Sequence of chain A:
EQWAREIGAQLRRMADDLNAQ

Interface contacts:
Residue E102 in chain B is in contact with residue R6 in chain A (closest heavy-atom distance 3.4 Å).
Residue F85 in chain B is in contact with residue I8 in chain A (closest heavy-atom distance 3.6 Å).
Residue A116 in chain B interacts with residue M15 in chain A (closest heavy-atom distance 4.8 Å).
Residue H105 in chain B interacts with residue R6 in chain A (closest heavy-atom distance 4.8 Å).
Residue W117 in chain B is in contact with residue L12 in chain A (closest heavy-atom distance 4.7 Å).
Residue V99 in chain B interacts with residue L12 in chain A (closest heavy-atom distance 4.7 Å).
Residue L111 in chain B interacts with residue N20 in chain A (closest heavy-atom distance 4.0 Å).
Residue R113 in chain B interacts with residue N20 in chain A (closest heavy-atom distance 4.3 Å).
Residue T77 in chain B is in contact with residue M15 in chain A (closest heavy-atom distance 4.2 Å).
Residue I103 in chain B is in contact with residue G9 in chain A (closest heavy-atom distance 3.6 Å).
Residue F85 in chain B is in contact with residue W4 in chain A (closest heavy-atom distance 3.1 Å).
Residue V99 in chain B contacts residue G9 in chain A (closest heavy-atom distance 4.5 Å).
Residue G112 in chain B interacts with residue N20 in chain A (closest heavy-atom distance 3.1 Å).
Residue H88 in chain B interacts with residue W4 in chain A (closest heavy-atom distance 3.9 Å).
Residue W120 in chain B interacts with residue L12 in chain A (closest heavy-atom distance 3.8 Å).
Residue D95 in chain B interacts with residue W4 in chain A (closest heavy-atom distance 3.0 Å).
Residue I103 in chain B is in contact with residue R13 in chain A (closest heavy-atom distance 3.1 Å).
Residue I103 in chain B interacts with residue L12 in chain A (closest heavy-atom distance 3.5 Å).
Residue R113 in chain B interacts with residue A16 in chain A (closest heavy-atom distance 3.1 Å).
Residue E102 in chain B contacts residue G9 in chain A (closest heavy-atom distance 4.6 Å).
Residue G112 in chain B contacts residue A16 in chain A (closest heavy-atom distance 3.2 Å).
Residue V99 in chain B contacts residue I8 in chain A (closest heavy-atom distance 3.9 Å).
Residue T81 in chain B contacts residue E7 in chain A (closest heavy-atom distance 4.3 Å).
Residue I70 in chain B interacts with residue M15 in chain A (closest heavy-atom distance 3.9 Å).
Residue T81 in chain B contacts residue Q11 in chain A (closest heavy-atom distance 4.4 Å).
Residue E102 in chain B is in contact with residue R13 in chain A (closest heavy-atom distance 3.3 Å).
Residue W120 in chain B interacts with residue I8 in chain A (closest heavy-atom distance 3.8 Å).
Residue I70 in chain B is in contact with residue L19 in chain A (closest heavy-atom distance 3.4 Å).
Residue V99 in chain B is in contact with residue A5 in chain A (closest heavy-atom distance 3.9 Å).
Residue E102 in chain B contacts residue A5 in chain A (closest heavy-atom distance 4.7 Å).
Residue F78 in chain B interacts with residue M15 in chain A (closest heavy-atom distance 3.1 Å).
Residue S110 in chain B is in contact with residue A16 in chain A (closest heavy-atom distance 4.8 Å).
Residue R113 in chain B contacts residue D17 in chain A (closest heavy-atom distance 3.8 Å).
Residue R73 in chain B is in contact with residue L19 in chain A (closest heavy-atom distance 4.6 Å).
Residue A116 in chain B interacts with residue L12 in chain A (closest heavy-atom distance 3.6 Å).
Residue H105 in chain B interacts with residue R13 in chain A (closest heavy-atom distance 3.5 Å).
Residue S110 in chain B contacts residue N20 in chain A (closest heavy-atom distance 3.0 Å).
Residue T81 in chain B contacts residue I8 in chain A (closest heavy-atom distance 3.5 Å).
Residue L115 in chain B interacts with residue L19 in chain A (closest heavy-atom distance 4.2 Å).
Residue R113 in chain B is in contact with residue L12 in chain A (closest heavy-atom distance 4.9 Å).
Residue S110 in chain B contacts residue D17 in chain A (closest heavy-atom distance 4.7 Å).
Residue G112 in chain B contacts residue L19 in chain A (closest heavy-atom distance 3.9 Å).
Residue R84 in chain B interacts with residue W4 in chain A (closest heavy-atom distance 3.6 Å).
Residue V99 in chain B contacts residue W4 in chain A (closest heavy-atom distance 4.6 Å).
Residue R84 in chain B contacts residue E7 in chain A (closest heavy-atom distance 4.7 Å).
Residue T89 in chain B interacts with residue W4 in chain A (closest heavy-atom distance 4.2 Å).
Residue R113 in chain B interacts with residue R13 in chain A (closest heavy-atom distance 3.5 Å).
Residue R84 in chain B interacts with residue Q3 in chain A (closest heavy-atom distance 4.2 Å).
Residue A116 in chain B interacts with residue A16 in chain A (closest heavy-atom distance 4.0 Å).
Residue S98 in chain B is in contact with residue A5 in chain A (closest heavy-atom distance 4.9 Å).
Residue T77 in chain B is in contact with residue Q11 in chain A (closest heavy-atom distance 4.1 Å).
Residue N74 in chain B contacts residue M15 in chain A (closest heavy-atom distance 3.0 Å).
Residue F78 in chain B contacts residue L12 in chain A (closest heavy-atom distance 3.6 Å).

The following describes two proteins that form a bound complex.

Sequence of chain B:
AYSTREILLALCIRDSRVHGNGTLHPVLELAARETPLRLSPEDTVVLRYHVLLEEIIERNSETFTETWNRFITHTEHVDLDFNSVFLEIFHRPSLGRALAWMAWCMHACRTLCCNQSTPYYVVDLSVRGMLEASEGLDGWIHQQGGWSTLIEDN